Interface contacts:
Residue T174 in chain B interacts with residue N84 in chain A (closest heavy-atom distance 2.9 Å).
Residue Y203 in chain B is in contact with residue M63 in chain A (closest heavy-atom distance 3.7 Å).
Residue F84 in chain B contacts residue T76 in chain A (closest heavy-atom distance 3.4 Å).
Residue T174 in chain B interacts with residue P80 in chain A (closest heavy-atom distance 3.3 Å).
Residue K204 in chain B contacts residue N113 in chain A (closest heavy-atom distance 3.4 Å).
Residue T171 in chain B is in contact with residue N84 in chain A (closest heavy-atom distance 3.7 Å).
Residue L99 in chain B contacts residue F59 in chain A (closest heavy-atom distance 3.9 Å).
Residue V197 in chain B contacts residue Y109 in chain A (closest heavy-atom distance 3.8 Å).
Residue N168 in chain B interacts with residue F83 in chain A (closest heavy-atom distance 3.9 Å).
Residue I105 in chain B is in contact with residue N54 in chain A (closest heavy-atom distance 3.9 Å).
Residue L193 in chain B is in contact with residue V105 in chain A (closest heavy-atom distance 4.0 Å).
Residue Y178 in chain B contacts residue T91 in chain A (closest heavy-atom distance 3.9 Å).
Residue G189 in chain B is in contact with residue L102 in chain A (closest heavy-atom distance 3.9 Å).
Residue Y178 in chain B interacts with residue V81 in chain A (closest heavy-atom distance 3.4 Å).
Residue F185 in chain B interacts with residue F77 in chain A (closest heavy-atom distance 3.9 Å).
Residue L190 in chain B is in contact with residue L102 in chain A (closest heavy-atom distance 3.9 Å).
Residue Y178 in chain B interacts with residue L95 in chain A (closest heavy-atom distance 3.4 Å).
Residue F84 in chain B is in contact with residue F79 in chain A (closest heavy-atom distance 3.9 Å).
Residue S182 in chain B interacts with residue L95 in chain A (closest heavy-atom distance 3.5 Å).
Residue F170 in chain B interacts with residue P80 in chain A (closest heavy-atom distance 4.0 Å).
Residue I186 in chain B contacts residue F98 in chain A (closest heavy-atom distance 3.6 Å).
Residue S196 in chain B contacts residue S106 in chain A (closest heavy-atom distance 2.9 Å).
Residue F170 in chain B contacts residue F83 in chain A (closest heavy-atom distance 3.6 Å).
Residue C199 in chain B is in contact with residue M63 in chain A (closest heavy-atom distance 4.0 Å).
Residue Y102 in chain B interacts with residue F59 in chain A (closest heavy-atom distance 3.5 Å).
Residue I95 in chain B interacts with residue A65 in chain A (closest heavy-atom distance 3.8 Å).
Residue G83 in chain B interacts with residue M1 in chain A (closest heavy-atom distance 3.8 Å).
Residue V200 in chain B is in contact with residue D110 in chain A (closest heavy-atom distance 3.6 Å).
Residue Y203 in chain B contacts residue V115 in chain A (closest heavy-atom distance 3.6 Å).
Residue E79 in chain B contacts residue M1 in chain A (closest heavy-atom distance 3.8 Å).
Residue I95 in chain B interacts with residue I69 in chain A (closest heavy-atom distance 3.6 Å).
Residue Y102 in chain B contacts residue N58 in chain A (closest heavy-atom distance 3.0 Å).
Residue I233 in chain B contacts residue W118 in chain A (closest heavy-atom distance 3.8 Å).
Residue V200 in chain B is in contact with residue F67 in chain A (closest heavy-atom distance 4.0 Å).
Residue G189 in chain B contacts residue F99 in chain A (closest heavy-atom distance 3.6 Å).
Residue I105 in chain B interacts with residue L53 in chain A (closest heavy-atom distance 3.7 Å).
Residue L193 in chain B is in contact with residue S106 in chain A (closest heavy-atom distance 3.8 Å).
Residue Y102 in chain B interacts with residue Q56 in chain A (closest heavy-atom distance 2.9 Å).
Residue I105 in chain B is in contact with residue I55 in chain A (closest heavy-atom distance 3.1 Å).
Residue I95 in chain B is in contact with residue L68 in chain A (closest heavy-atom distance 4.0 Å).
Residue V200 in chain B contacts residue Y109 in chain A (closest heavy-atom distance 3.9 Å).
Residue Y203 in chain B interacts with residue F62 in chain A (closest heavy-atom distance 3.8 Å).
Residue Y178 in chain B contacts residue E92 in chain A (closest heavy-atom distance 3.5 Å).
Residue Y102 in chain B is in contact with residue I57 in chain A (closest heavy-atom distance 3.1 Å).
Residue L192 in chain B is in contact with residue L70 in chain A (closest heavy-atom distance 4.0 Å).
Residue F170 in chain B contacts residue N84 in chain A (closest heavy-atom distance 3.4 Å).
Residue V98 in chain B contacts residue F59 in chain A (closest heavy-atom distance 3.7 Å).
Residue F185 in chain B contacts residue F99 in chain A (closest heavy-atom distance 3.4 Å).
Residue I186 in chain B is in contact with residue L95 in chain A (closest heavy-atom distance 3.6 Å).
Residue F101 in chain B is in contact with residue I57 in chain A (closest heavy-atom distance 3.8 Å).
Residue K207 in chain B contacts residue A120 in chain A (closest heavy-atom distance 4.0 Å).
Residue V200 in chain B contacts residue V115 in chain A (closest heavy-atom distance 3.9 Å).
Residue V200 in chain B contacts residue N113 in chain A (closest heavy-atom distance 3.6 Å).
Residue Y203 in chain B is in contact with residue S119 in chain A (closest heavy-atom distance 3.4 Å).
Residue L192 in chain B is in contact with residue E74 in chain A (closest heavy-atom distance 3.1 Å).
Residue N168 in chain B contacts residue N84 in chain A (closest heavy-atom distance 3.1 Å).
Residue W86 in chain B contacts residue M1 in chain A (closest heavy-atom distance 4.0 Å).
Residue Y178 in chain B contacts residue F77 in chain A (closest heavy-atom distance 3.2 Å).
Residue C199 in chain B interacts with residue V66 in chain A (closest heavy-atom distance 4.0 Å).
Residue N201 in chain B is in contact with residue Y109 in chain A (closest heavy-atom distance 3.6 Å).

Sequence of chain A:
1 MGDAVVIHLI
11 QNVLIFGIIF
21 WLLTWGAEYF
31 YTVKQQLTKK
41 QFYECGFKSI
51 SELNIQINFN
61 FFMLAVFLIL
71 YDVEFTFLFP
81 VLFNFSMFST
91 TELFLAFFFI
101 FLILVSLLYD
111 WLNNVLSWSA

These two protein chains interact to form a complex.

Sequence of chain B:
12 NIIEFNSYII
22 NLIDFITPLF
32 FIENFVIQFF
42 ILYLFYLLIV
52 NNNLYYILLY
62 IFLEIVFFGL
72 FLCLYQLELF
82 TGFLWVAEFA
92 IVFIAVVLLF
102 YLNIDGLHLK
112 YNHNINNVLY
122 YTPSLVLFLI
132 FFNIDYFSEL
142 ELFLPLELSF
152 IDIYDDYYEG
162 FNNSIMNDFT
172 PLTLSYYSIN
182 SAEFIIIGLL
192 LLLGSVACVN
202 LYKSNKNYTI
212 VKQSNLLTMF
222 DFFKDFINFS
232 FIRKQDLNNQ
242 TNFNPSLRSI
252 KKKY